Residue-level contacts at the interface:
Residue W167 in the second protein contacts residue R104 in the first protein (closest heavy-atom distance 4.7 Å).
Residue R169 in the second protein contacts residue M114 in the first protein (closest heavy-atom distance 4.3 Å).
Residue W32 in the second protein is in contact with residue S128 in the first protein (closest heavy-atom distance 3.3 Å).
Residue R169 in the second protein is in contact with residue K117 in the first protein (closest heavy-atom distance 4.8 Å).
Residue V6 in the second protein interacts with residue L157 in the first protein (closest heavy-atom distance 3.1 Å).
Residue R169 in the second protein is in contact with residue A113 in the first protein (closest heavy-atom distance 3.5 Å).
Residue W32 in the second protein interacts with residue R134 in the first protein (closest heavy-atom distance 3.7 Å).
Residue V3 in the second protein contacts residue S159 in the first protein (closest heavy-atom distance 4.0 Å).
Residue Y165 in the second protein contacts residue P108 in the first protein (closest heavy-atom distance 3.5 Å).
Residue W32 in the second protein is in contact with residue P130 in the first protein (closest heavy-atom distance 3.4 Å).
Residue S2 in the second protein is in contact with residue F154 in the first protein (closest heavy-atom distance 3.8 Å).
Residue G171 in the second protein interacts with residue R104 in the first protein (closest heavy-atom distance 4.5 Å).
Residue Q33 in the second protein contacts residue R134 in the first protein (closest heavy-atom distance 3.1 Å).
Residue Y165 in the second protein interacts with residue N112 in the first protein (closest heavy-atom distance 3.7 Å).
Residue P31 in the second protein contacts residue S128 in the first protein (closest heavy-atom distance 4.3 Å).
Residue V3 in the second protein contacts residue F154 in the first protein (closest heavy-atom distance 3.7 Å).
Residue R169 in the second protein interacts with residue R104 in the first protein (closest heavy-atom distance 4.2 Å).
Residue S8 in the second protein contacts residue S160 in the first protein (closest heavy-atom distance 3.4 Å).
Residue W32 in the second protein is in contact with residue L129 in the first protein (closest heavy-atom distance 3.5 Å).
Residue A111 in the second protein is in contact with residue N95 in the first protein (closest heavy-atom distance 4.2 Å).
Residue R169 in the second protein is in contact with residue N112 in the first protein (closest heavy-atom distance 3.0 Å).
Residue S4 in the second protein interacts with residue K155 in the first protein (closest heavy-atom distance 3.3 Å).
Residue V3 in the second protein interacts with residue A162 in the first protein (closest heavy-atom distance 3.7 Å).
Residue K9 in the second protein is in contact with residue S160 in the first protein (closest heavy-atom distance 4.5 Å).
Residue R170 in the second protein contacts residue R104 in the first protein (closest heavy-atom distance 2.3 Å).
Residue G5 in the second protein interacts with residue L157 in the first protein (closest heavy-atom distance 4.2 Å).
Residue F7 in the second protein contacts residue C158 in the first protein (closest heavy-atom distance 3.5 Å).
Residue R161 in the second protein interacts with residue N109 in the first protein (closest heavy-atom distance 4.0 Å).
Residue N113 in the second protein is in contact with residue E100 in the first protein (closest heavy-atom distance 4.6 Å).
Residue S4 in the second protein interacts with residue S159 in the first protein (closest heavy-atom distance 4.8 Å).
Residue Y165 in the second protein interacts with residue N109 in the first protein (closest heavy-atom distance 3.4 Å).
Residue F7 in the second protein interacts with residue S160 in the first protein (closest heavy-atom distance 4.8 Å).
Residue V30 in the second protein is in contact with residue S128 in the first protein (closest heavy-atom distance 3.2 Å).
Residue F7 in the second protein is in contact with residue L157 in the first protein (closest heavy-atom distance 3.0 Å).
Residue S4 in the second protein contacts residue F154 in the first protein (closest heavy-atom distance 3.0 Å).
Residue V3 in the second protein interacts with residue K163 in the first protein (closest heavy-atom distance 3.8 Å).
Residue K9 in the second protein is in contact with residue C158 in the first protein (closest heavy-atom distance 4.1 Å).
Residue N113 in the second protein interacts with residue N95 in the first protein (closest heavy-atom distance 3.7 Å).
Residue G10 in the second protein interacts with residue S160 in the first protein (closest heavy-atom distance 4.8 Å).
Residue L168 in the second protein contacts residue R104 in the first protein (closest heavy-atom distance 3.5 Å).
Residue S8 in the second protein is in contact with residue S159 in the first protein (closest heavy-atom distance 3.6 Å).
Residue S4 in the second protein is in contact with residue V156 in the first protein (closest heavy-atom distance 3.0 Å).
Residue Y165 in the second protein contacts residue I107 in the first protein (closest heavy-atom distance 3.8 Å).
Residue L168 in the second protein interacts with residue I107 in the first protein (closest heavy-atom distance 3.6 Å).
Residue R169 in the second protein is in contact with residue G116 in the first protein (closest heavy-atom distance 3.4 Å).
Residue G5 in the second protein contacts residue C158 in the first protein (closest heavy-atom distance 4.9 Å).
Residue S8 in the second protein is in contact with residue C158 in the first protein (closest heavy-atom distance 4.2 Å).
Residue P31 in the second protein interacts with residue T127 in the first protein (closest heavy-atom distance 3.2 Å).
Residue L168 in the second protein contacts residue A103 in the first protein (closest heavy-atom distance 3.7 Å).
Residue L158 in the second protein interacts with residue L157 in the first protein (closest heavy-atom distance 4.5 Å).
Residue V6 in the second protein interacts with residue V156 in the first protein (closest heavy-atom distance 3.5 Å).
Residue G5 in the second protein interacts with residue V156 in the first protein (closest heavy-atom distance 3.7 Å).
Residue G5 in the second protein interacts with residue S159 in the first protein (closest heavy-atom distance 3.6 Å).
Residue G10 in the second protein interacts with residue C158 in the first protein (closest heavy-atom distance 4.1 Å).
Residue V3 in the second protein is in contact with residue V156 in the first protein (closest heavy-atom distance 4.6 Å).
Residue R169 in the second protein is in contact with residue Y115 in the first protein (closest heavy-atom distance 3.7 Å).
Residue W32 in the second protein contacts residue D138 in the first protein (closest heavy-atom distance 4.4 Å).
Residue F37 in the second protein interacts with residue L157 in the first protein (closest heavy-atom distance 3.8 Å).
Residue F7 in the second protein is in contact with residue S159 in the first protein (closest heavy-atom distance 3.1 Å).
Residue F37 in the second protein interacts with residue C158 in the first protein (closest heavy-atom distance 3.6 Å).

Sequence of the second protein:
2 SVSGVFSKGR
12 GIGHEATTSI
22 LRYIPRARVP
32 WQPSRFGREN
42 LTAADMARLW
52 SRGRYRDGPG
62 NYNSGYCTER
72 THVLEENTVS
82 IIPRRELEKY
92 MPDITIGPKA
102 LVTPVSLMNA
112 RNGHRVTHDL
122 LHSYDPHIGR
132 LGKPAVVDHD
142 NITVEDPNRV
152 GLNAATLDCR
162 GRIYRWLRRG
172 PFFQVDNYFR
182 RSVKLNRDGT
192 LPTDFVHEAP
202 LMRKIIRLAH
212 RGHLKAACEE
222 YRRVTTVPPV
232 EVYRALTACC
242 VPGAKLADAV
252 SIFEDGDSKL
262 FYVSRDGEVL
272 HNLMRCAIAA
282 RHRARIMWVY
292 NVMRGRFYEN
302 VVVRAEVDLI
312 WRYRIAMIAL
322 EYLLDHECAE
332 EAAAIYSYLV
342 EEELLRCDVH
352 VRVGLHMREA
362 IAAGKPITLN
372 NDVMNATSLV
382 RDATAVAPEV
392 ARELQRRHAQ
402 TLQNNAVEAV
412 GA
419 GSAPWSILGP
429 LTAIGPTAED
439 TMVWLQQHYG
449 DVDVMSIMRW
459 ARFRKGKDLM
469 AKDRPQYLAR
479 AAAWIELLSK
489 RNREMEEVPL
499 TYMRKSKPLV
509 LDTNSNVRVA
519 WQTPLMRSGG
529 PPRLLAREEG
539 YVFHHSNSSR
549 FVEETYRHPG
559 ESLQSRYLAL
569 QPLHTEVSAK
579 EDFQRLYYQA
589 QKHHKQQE

Sequence of the first protein:
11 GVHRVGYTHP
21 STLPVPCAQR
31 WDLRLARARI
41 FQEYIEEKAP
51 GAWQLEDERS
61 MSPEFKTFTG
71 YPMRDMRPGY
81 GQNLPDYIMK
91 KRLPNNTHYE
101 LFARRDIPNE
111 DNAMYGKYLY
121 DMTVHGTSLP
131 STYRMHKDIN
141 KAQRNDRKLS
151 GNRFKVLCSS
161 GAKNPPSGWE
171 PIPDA

These two protein chains interact to form a complex.